These two protein chains interact to form a complex.

Sequence of chain A:
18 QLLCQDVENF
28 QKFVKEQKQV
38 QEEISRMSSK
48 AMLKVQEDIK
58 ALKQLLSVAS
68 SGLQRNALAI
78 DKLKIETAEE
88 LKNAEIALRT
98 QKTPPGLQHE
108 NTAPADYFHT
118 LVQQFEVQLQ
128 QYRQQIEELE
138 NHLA

Sequence of chain B:
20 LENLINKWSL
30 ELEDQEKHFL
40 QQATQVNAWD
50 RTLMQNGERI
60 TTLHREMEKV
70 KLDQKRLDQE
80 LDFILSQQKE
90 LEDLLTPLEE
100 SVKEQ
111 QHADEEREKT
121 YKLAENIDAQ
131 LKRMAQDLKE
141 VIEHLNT

Interface contacts:
Residue F122 in chain A interacts with residue D128 in chain B (closest heavy-atom distance 3.7 Å).
Residue Y129 in chain A interacts with residue L131 in chain B (closest heavy-atom distance 3.6 Å).
Residue L63 in chain A contacts residue M66 in chain B (closest heavy-atom distance 3.4 Å).
Residue Q34 in chain A is in contact with residue Q34 in chain B (closest heavy-atom distance 3.7 Å).
Residue T84 in chain A interacts with residue Q86 in chain B (closest heavy-atom distance 3.6 Å).
Residue L70 in chain A interacts with residue Q73 in chain B (closest heavy-atom distance 3.2 Å).
Residue Q28 in chain A contacts residue W27 in chain B (closest heavy-atom distance 3.1 Å).
Residue S46 in chain A interacts with residue W48 in chain B (closest heavy-atom distance 3.6 Å).
Residue I56 in chain A is in contact with residue N55 in chain B (closest heavy-atom distance 4.0 Å).
Residue L88 in chain A contacts residue E89 in chain B (closest heavy-atom distance 3.9 Å).
Residue Q38 in chain A is in contact with residue Q34 in chain B (closest heavy-atom distance 2.8 Å).
Residue V31 in chain A interacts with residue E30 in chain B (closest heavy-atom distance 3.5 Å).
Residue Y129 in chain A contacts residue L138 in chain B (closest heavy-atom distance 3.8 Å).
Residue F122 in chain A is in contact with residue L131 in chain B (closest heavy-atom distance 3.4 Å).
Residue I77 in chain A is in contact with residue L80 in chain B (closest heavy-atom distance 3.4 Å).
Residue L70 in chain A contacts residue L76 in chain B (closest heavy-atom distance 3.8 Å).
Residue D78 in chain A interacts with residue E79 in chain B (closest heavy-atom distance 3.9 Å).
Residue Q38 in chain A is in contact with residue H37 in chain B (closest heavy-atom distance 2.4 Å).
Residue Q132 in chain A contacts residue K139 in chain B (closest heavy-atom distance 3.7 Å).
Residue Q98 in chain A interacts with residue S100 in chain B (closest heavy-atom distance 2.9 Å).
Residue Q98 in chain A contacts residue L97 in chain B (closest heavy-atom distance 3.9 Å).
Residue F122 in chain A is in contact with residue A124 in chain B (closest heavy-atom distance 3.9 Å).
Residue I56 in chain A interacts with residue R58 in chain B (closest heavy-atom distance 4.0 Å).
Residue I41 in chain A interacts with residue Q41 in chain B (closest heavy-atom distance 3.1 Å).
Residue I77 in chain A contacts residue I83 in chain B (closest heavy-atom distance 3.6 Å).
Residue A91 in chain A interacts with residue L90 in chain B (closest heavy-atom distance 3.5 Å).
Residue M49 in chain A interacts with residue N55 in chain B (closest heavy-atom distance 3.3 Å).
Residue I133 in chain A contacts residue L138 in chain B (closest heavy-atom distance 3.7 Å).
Residue Q53 in chain A is in contact with residue N55 in chain B (closest heavy-atom distance 3.9 Å).
Residue A94 in chain A interacts with residue L97 in chain B (closest heavy-atom distance 3.9 Å).
Residue Q38 in chain A interacts with residue Q41 in chain B (closest heavy-atom distance 3.5 Å).
Residue L63 in chain A interacts with residue E65 in chain B (closest heavy-atom distance 3.2 Å).
Residue N73 in chain A is in contact with residue L76 in chain B (closest heavy-atom distance 3.9 Å).
Residue V52 in chain A interacts with residue N55 in chain B (closest heavy-atom distance 3.0 Å).
Residue M49 in chain A contacts residue T51 in chain B (closest heavy-atom distance 3.6 Å).
Residue T84 in chain A interacts with residue Q87 in chain B (closest heavy-atom distance 3.8 Å).
Residue F115 in chain A contacts residue Y121 in chain B (closest heavy-atom distance 4.0 Å).
Residue L88 in chain A interacts with residue Q86 in chain B (closest heavy-atom distance 3.6 Å).
Residue K81 in chain A interacts with residue F82 in chain B (closest heavy-atom distance 3.9 Å).
Residue Q132 in chain A contacts residue L138 in chain B (closest heavy-atom distance 3.9 Å).
Residue I56 in chain A is in contact with residue I59 in chain B (closest heavy-atom distance 3.6 Å).
Residue M44 in chain A contacts residue W48 in chain B (closest heavy-atom distance 3.8 Å).
Residue F122 in chain A is in contact with residue I127 in chain B (closest heavy-atom distance 3.8 Å).
Residue I77 in chain A is in contact with residue E79 in chain B (closest heavy-atom distance 3.9 Å).
Residue A91 in chain A interacts with residue L93 in chain B (closest heavy-atom distance 3.8 Å).
Residue L88 in chain A contacts residue L90 in chain B (closest heavy-atom distance 3.6 Å).
Residue Y129 in chain A contacts residue A135 in chain B (closest heavy-atom distance 3.2 Å).
Residue E87 in chain A interacts with residue L90 in chain B (closest heavy-atom distance 4.0 Å).
Residue F27 in chain A interacts with residue W27 in chain B (closest heavy-atom distance 3.5 Å).
Residue L136 in chain A interacts with residue V141 in chain B (closest heavy-atom distance 3.6 Å).
Residue A91 in chain A is in contact with residue L97 in chain B (closest heavy-atom distance 4.0 Å).
Residue K81 in chain A is in contact with residue E79 in chain B (closest heavy-atom distance 2.7 Å).
Residue S45 in chain A contacts residue W48 in chain B (closest heavy-atom distance 3.3 Å).
Residue A74 in chain A interacts with residue L76 in chain B (closest heavy-atom distance 3.8 Å).
Residue K81 in chain A contacts residue I83 in chain B (closest heavy-atom distance 4.0 Å).
Residue M49 in chain A is in contact with residue W48 in chain B (closest heavy-atom distance 3.5 Å).
Residue Q125 in chain A interacts with residue L131 in chain B (closest heavy-atom distance 3.9 Å).
Residue K35 in chain A is in contact with residue Q34 in chain B (closest heavy-atom distance 3.0 Å).
Residue L70 in chain A interacts with residue D72 in chain B (closest heavy-atom distance 3.9 Å).
Residue I77 in chain A interacts with residue L76 in chain B (closest heavy-atom distance 3.8 Å).